These two protein chains interact to form a complex.

Interface contacts:
Residue G107 in protein 2 contacts residue N103 in protein 1 (closest heavy-atom distance 3.2 Å).
Residue N88 in protein 2 is in contact with residue L72 in protein 1 (closest heavy-atom distance 4.1 Å).
Residue N103 in protein 2 contacts residue G107 in protein 1 (closest heavy-atom distance 3.9 Å).
Residue I27 in protein 2 contacts residue P21 in protein 1 (closest heavy-atom distance 4.8 Å).
Residue P21 in protein 2 interacts with residue H31 in protein 1 (closest heavy-atom distance 4.3 Å).
Residue L72 in protein 2 contacts residue D90 in protein 1 (closest heavy-atom distance 3.8 Å).
Residue L111 in protein 2 is in contact with residue L100 in protein 1 (closest heavy-atom distance 3.9 Å).
Residue S87 in protein 2 interacts with residue N73 in protein 1 (closest heavy-atom distance 3.2 Å).
Residue F110 in protein 2 is in contact with residue N99 in protein 1 (closest heavy-atom distance 3.5 Å).
Residue L72 in protein 2 contacts residue S87 in protein 1 (closest heavy-atom distance 4.6 Å).
Residue N88 in protein 2 contacts residue S108 in protein 1 (closest heavy-atom distance 4.6 Å).
Residue N73 in protein 2 contacts residue S87 in protein 1 (closest heavy-atom distance 3.6 Å).
Residue N88 in protein 2 contacts residue L111 in protein 1 (closest heavy-atom distance 3.5 Å).
Residue G113 in protein 2 is in contact with residue I91 in protein 1 (closest heavy-atom distance 4.5 Å).
Residue L111 in protein 2 interacts with residue N88 in protein 1 (closest heavy-atom distance 3.9 Å).
Residue Q83 in protein 2 contacts residue L76 in protein 1 (closest heavy-atom distance 4.2 Å).
Residue L100 in protein 2 interacts with residue L111 in protein 1 (closest heavy-atom distance 3.5 Å).
Residue N80 in protein 2 interacts with residue Q83 in protein 1 (closest heavy-atom distance 4.5 Å).
Residue V23 in protein 2 is in contact with residue I27 in protein 1 (closest heavy-atom distance 3.7 Å).
Residue N80 in protein 2 contacts residue S84 in protein 1 (closest heavy-atom distance 2.9 Å).
Residue F17 in protein 2 interacts with residue Q12 in protein 1 (closest heavy-atom distance 3.0 Å).
Residue F110 in protein 2 is in contact with residue I91 in protein 1 (closest heavy-atom distance 3.8 Å).
Residue L111 in protein 2 interacts with residue S87 in protein 1 (closest heavy-atom distance 4.3 Å).
Residue I81 in protein 2 interacts with residue N80 in protein 1 (closest heavy-atom distance 4.7 Å).
Residue V23 in protein 2 contacts residue N103 in protein 1 (closest heavy-atom distance 3.7 Å).
Residue S28 in protein 2 is in contact with residue P21 in protein 1 (closest heavy-atom distance 4.1 Å).
Residue N79 in protein 2 is in contact with residue N79 in protein 1 (closest heavy-atom distance 3.9 Å).
Residue Q83 in protein 2 is in contact with residue N79 in protein 1 (closest heavy-atom distance 3.6 Å).
Residue A106 in protein 2 is in contact with residue N103 in protein 1 (closest heavy-atom distance 4.2 Å).
Residue G107 in protein 2 is in contact with residue L100 in protein 1 (closest heavy-atom distance 4.0 Å).
Residue S84 in protein 2 contacts residue L76 in protein 1 (closest heavy-atom distance 3.7 Å).
Residue N88 in protein 2 contacts residue N73 in protein 1 (closest heavy-atom distance 3.6 Å).
Residue A24 in protein 2 contacts residue A24 in protein 1 (closest heavy-atom distance 3.6 Å).
Residue P21 in protein 2 contacts residue S28 in protein 1 (closest heavy-atom distance 3.5 Å).
Residue H75 in protein 2 interacts with residue Q83 in protein 1 (closest heavy-atom distance 3.4 Å).
Residue N103 in protein 2 contacts residue N103 in protein 1 (closest heavy-atom distance 2.9 Å).
Residue D90 in protein 2 contacts residue L72 in protein 1 (closest heavy-atom distance 3.9 Å).
Residue N99 in protein 2 interacts with residue F110 in protein 1 (closest heavy-atom distance 3.5 Å).
Residue L76 in protein 2 interacts with residue S84 in protein 1 (closest heavy-atom distance 3.7 Å).
Residue I27 in protein 2 contacts residue V23 in protein 1 (closest heavy-atom distance 3.5 Å).
Residue L111 in protein 2 is in contact with residue A96 in protein 1 (closest heavy-atom distance 4.6 Å).
Residue P21 in protein 2 interacts with residue I27 in protein 1 (closest heavy-atom distance 4.7 Å).
Residue S87 in protein 2 contacts residue L76 in protein 1 (closest heavy-atom distance 3.2 Å).
Residue N79 in protein 2 interacts with residue Q83 in protein 1 (closest heavy-atom distance 4.2 Å).
Residue S108 in protein 2 is in contact with residue L100 in protein 1 (closest heavy-atom distance 4.5 Å).
Residue S84 in protein 2 interacts with residue N80 in protein 1 (closest heavy-atom distance 3.8 Å).
Residue L76 in protein 2 contacts residue Q83 in protein 1 (closest heavy-atom distance 4.5 Å).
Residue Q83 in protein 2 is in contact with residue N80 in protein 1 (closest heavy-atom distance 3.5 Å).
Residue I91 in protein 2 is in contact with residue L111 in protein 1 (closest heavy-atom distance 3.8 Å).
Residue Q83 in protein 2 contacts residue H75 in protein 1 (closest heavy-atom distance 4.1 Å).
Residue N88 in protein 2 is in contact with residue L76 in protein 1 (closest heavy-atom distance 3.6 Å).
Residue Q12 in protein 2 interacts with residue F17 in protein 1 (closest heavy-atom distance 4.6 Å).
Residue N80 in protein 2 is in contact with residue N80 in protein 1 (closest heavy-atom distance 2.9 Å).
Residue N103 in protein 2 is in contact with residue V23 in protein 1 (closest heavy-atom distance 3.8 Å).
Residue L111 in protein 2 interacts with residue I91 in protein 1 (closest heavy-atom distance 3.5 Å).
Residue P21 in protein 2 interacts with residue A24 in protein 1 (closest heavy-atom distance 4.3 Å).
Residue T18 in protein 2 is in contact with residue T18 in protein 1 (closest heavy-atom distance 4.0 Å).
Residue N79 in protein 2 interacts with residue N80 in protein 1 (closest heavy-atom distance 4.3 Å).
Residue L76 in protein 2 is in contact with residue S87 in protein 1 (closest heavy-atom distance 3.4 Å).
Residue N99 in protein 2 is in contact with residue L111 in protein 1 (closest heavy-atom distance 4.8 Å).

Sequence of protein 2:
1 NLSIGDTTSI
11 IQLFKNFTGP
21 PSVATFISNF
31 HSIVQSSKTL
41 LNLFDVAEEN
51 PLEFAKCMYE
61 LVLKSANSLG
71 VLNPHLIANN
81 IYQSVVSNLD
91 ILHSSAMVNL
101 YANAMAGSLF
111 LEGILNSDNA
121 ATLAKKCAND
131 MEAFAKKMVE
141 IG

Sequence of protein 1:
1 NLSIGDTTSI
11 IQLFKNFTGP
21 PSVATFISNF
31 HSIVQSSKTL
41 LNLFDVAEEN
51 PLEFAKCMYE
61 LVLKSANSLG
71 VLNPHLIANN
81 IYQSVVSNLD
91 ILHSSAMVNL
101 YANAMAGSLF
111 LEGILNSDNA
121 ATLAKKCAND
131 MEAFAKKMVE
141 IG